Contacts between the two chains:
Residue Y97 in chain B is in contact with residue E95 in chain A (closest heavy-atom distance 4.6 Å).
Residue R51 in chain B contacts residue L109 in chain A (closest heavy-atom distance 3.8 Å).
Residue Y97 in chain B is in contact with residue M101 in chain A (closest heavy-atom distance 3.2 Å).
Residue C70 in chain B interacts with residue L109 in chain A (closest heavy-atom distance 3.9 Å).
Residue K38 in chain B interacts with residue Y88 in chain A (closest heavy-atom distance 3.7 Å).
Residue L96 in chain B interacts with residue M101 in chain A (closest heavy-atom distance 4.1 Å).
Residue R98 in chain B is in contact with residue M97 in chain A (closest heavy-atom distance 3.5 Å).
Residue S44 in chain B contacts residue K105 in chain A (closest heavy-atom distance 3.9 Å).
Residue R17 in chain B is in contact with residue F89 in chain A (closest heavy-atom distance 4.3 Å).
Residue R41 in chain B interacts with residue T93 in chain A (closest heavy-atom distance 3.4 Å).
Residue S7 in chain B is in contact with residue K104 in chain A (closest heavy-atom distance 4.5 Å).
Residue M76 in chain B contacts residue E102 in chain A (closest heavy-atom distance 3.5 Å).
Residue Y97 in chain B is in contact with residue K94 in chain A (closest heavy-atom distance 4.2 Å).
Residue F47 in chain B interacts with residue F107 in chain A (closest heavy-atom distance 3.1 Å).
Residue K38 in chain B interacts with residue F89 in chain A (closest heavy-atom distance 4.3 Å).
Residue R98 in chain B contacts residue E100 in chain A (closest heavy-atom distance 3.7 Å).
Residue W99 in chain B contacts residue E102 in chain A (closest heavy-atom distance 4.5 Å).
Residue E48 in chain B contacts residue K105 in chain A (closest heavy-atom distance 3.7 Å).
Residue L74 in chain B contacts residue F107 in chain A (closest heavy-atom distance 3.0 Å).
Residue W99 in chain B contacts residue P103 in chain A (closest heavy-atom distance 3.9 Å).
Residue I45 in chain B is in contact with residue E100 in chain A (closest heavy-atom distance 3.1 Å).
Residue E48 in chain B is in contact with residue E100 in chain A (closest heavy-atom distance 3.1 Å).
Residue W99 in chain B is in contact with residue M101 in chain A (closest heavy-atom distance 3.5 Å).
Residue M76 in chain B contacts residue K105 in chain A (closest heavy-atom distance 4.1 Å).
Residue L6 in chain B is in contact with residue K104 in chain A (closest heavy-atom distance 3.7 Å).
Residue K20 in chain B is in contact with residue F89 in chain A (closest heavy-atom distance 3.7 Å).
Residue M76 in chain B interacts with residue F107 in chain A (closest heavy-atom distance 4.0 Å).
Residue R75 in chain B is in contact with residue K104 in chain A (closest heavy-atom distance 4.6 Å).
Residue I45 in chain B contacts residue T98 in chain A (closest heavy-atom distance 2.9 Å).
Residue W99 in chain B interacts with residue E100 in chain A (closest heavy-atom distance 3.5 Å).
Residue R75 in chain B contacts residue F107 in chain A (closest heavy-atom distance 4.0 Å).
Residue V101 in chain B interacts with residue F107 in chain A (closest heavy-atom distance 4.3 Å).
Residue N18 in chain B is in contact with residue F89 in chain A (closest heavy-atom distance 3.9 Å).
Residue S58 in chain B is in contact with residue L109 in chain A (closest heavy-atom distance 4.3 Å).
Residue S44 in chain B is in contact with residue E100 in chain A (closest heavy-atom distance 2.0 Å).
Residue K82 in chain B is in contact with residue E95 in chain A (closest heavy-atom distance 2.3 Å).
Residue I54 in chain B interacts with residue L109 in chain A (closest heavy-atom distance 3.7 Å).
Residue L133 in chain B is in contact with residue R91 in chain A (closest heavy-atom distance 3.4 Å).
Residue R68 in chain B contacts residue E108 in chain A (closest heavy-atom distance 4.4 Å).
Residue I72 in chain B contacts residue L109 in chain A (closest heavy-atom distance 4.6 Å).
Residue S44 in chain B contacts residue F107 in chain A (closest heavy-atom distance 4.3 Å).
Residue K20 in chain B contacts residue Y88 in chain A (closest heavy-atom distance 3.8 Å).
Residue E43 in chain B is in contact with residue M97 in chain A (closest heavy-atom distance 3.0 Å).
Residue Y46 in chain B contacts residue R91 in chain A (closest heavy-atom distance 4.2 Å).
Residue N39 in chain B is in contact with residue F89 in chain A (closest heavy-atom distance 4.2 Å).
Residue I72 in chain B is in contact with residue F107 in chain A (closest heavy-atom distance 3.8 Å).
Residue S132 in chain B contacts residue R91 in chain A (closest heavy-atom distance 2.5 Å).
Residue R98 in chain B contacts residue T98 in chain A (closest heavy-atom distance 4.4 Å).
Residue R75 in chain B is in contact with residue K106 in chain A (closest heavy-atom distance 4.2 Å).
Residue K38 in chain B is in contact with residue K87 in chain A (closest heavy-atom distance 3.9 Å).
Residue L131 in chain B is in contact with residue R91 in chain A (closest heavy-atom distance 2.5 Å).
Residue R41 in chain B is in contact with residue Y90 in chain A (closest heavy-atom distance 4.2 Å).
Residue I72 in chain B interacts with residue E108 in chain A (closest heavy-atom distance 4.5 Å).
Residue K55 in chain B is in contact with residue L109 in chain A (closest heavy-atom distance 3.4 Å).
Residue F19 in chain B is in contact with residue F89 in chain A (closest heavy-atom distance 4.4 Å).
Residue R98 in chain B is in contact with residue M101 in chain A (closest heavy-atom distance 3.6 Å).
Residue F47 in chain B contacts residue L109 in chain A (closest heavy-atom distance 3.9 Å).
Residue M76 in chain B contacts residue P103 in chain A (closest heavy-atom distance 3.9 Å).
Residue R98 in chain B contacts residue K94 in chain A (closest heavy-atom distance 3.7 Å).
Residue R75 in chain B interacts with residue K105 in chain A (closest heavy-atom distance 2.8 Å).

These two protein chains interact to form a complex.

Sequence of chain A:
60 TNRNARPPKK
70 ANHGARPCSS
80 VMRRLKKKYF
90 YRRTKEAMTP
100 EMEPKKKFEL

Sequence of chain B:
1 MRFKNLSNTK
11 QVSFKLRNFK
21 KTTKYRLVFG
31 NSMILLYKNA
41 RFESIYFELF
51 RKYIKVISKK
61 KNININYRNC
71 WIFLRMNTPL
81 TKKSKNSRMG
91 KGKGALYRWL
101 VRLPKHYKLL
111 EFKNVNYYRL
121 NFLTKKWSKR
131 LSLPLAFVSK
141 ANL